Contacts between the two chains:
Residue S437 in protein 2 contacts residue L17 in protein 1 (closest heavy-atom distance 3.2 Å).
Residue R322 in protein 2 is in contact with residue N16 in protein 1 (closest heavy-atom distance 2.8 Å).
Residue R369 in protein 2 interacts with residue F11 in protein 1 (closest heavy-atom distance 3.8 Å).
Residue F318 in protein 2 interacts with residue Q8 in protein 1 (closest heavy-atom distance 2.7 Å).
Residue R247 in protein 2 contacts residue F19 in protein 1 (closest heavy-atom distance 3.2 Å).
Residue D435 in protein 2 is in contact with residue N16 in protein 1 (closest heavy-atom distance 3.7 Å).
Residue S437 in protein 2 interacts with residue R15 in protein 1 (closest heavy-atom distance 3.3 Å).
Residue F318 in protein 2 interacts with residue I7 in protein 1 (closest heavy-atom distance 3.6 Å).
Residue P457 in protein 2 contacts residue V13 in protein 1 (closest heavy-atom distance 3.2 Å).
Residue I245 in protein 2 contacts residue F19 in protein 1 (closest heavy-atom distance 3.1 Å).
Residue R247 in protein 2 is in contact with residue L17 in protein 1 (closest heavy-atom distance 2.7 Å).
Residue R369 in protein 2 contacts residue T10 in protein 1 (closest heavy-atom distance 3.3 Å).
Residue S145 in protein 2 interacts with residue Q8 in protein 1 (closest heavy-atom distance 2.8 Å).
Residue Y467 in protein 2 contacts residue P18 in protein 1 (closest heavy-atom distance 3.6 Å).
Residue Y467 in protein 2 interacts with residue Q4 in protein 1 (closest heavy-atom distance 3.4 Å).
Residue R142 in protein 2 is in contact with residue S1 in protein 1 (closest heavy-atom distance 3.0 Å).
Residue S466 in protein 2 contacts residue I7 in protein 1 (closest heavy-atom distance 3.4 Å).
Residue R441 in protein 2 is in contact with residue Q14 in protein 1 (closest heavy-atom distance 2.9 Å).
Residue S437 in protein 2 interacts with residue Q14 in protein 1 (closest heavy-atom distance 3.5 Å).
Residue L244 in protein 2 is in contact with residue F19 in protein 1 (closest heavy-atom distance 3.5 Å).
Residue H252 in protein 2 interacts with residue P9 in protein 1 (closest heavy-atom distance 2.5 Å).
Residue E319 in protein 2 interacts with residue F11 in protein 1 (closest heavy-atom distance 3.0 Å).
Residue Q439 in protein 2 contacts residue Q14 in protein 1 (closest heavy-atom distance 3.4 Å).
Residue R142 in protein 2 interacts with residue G3 in protein 1 (closest heavy-atom distance 3.0 Å).
Residue I327 in protein 2 interacts with residue F11 in protein 1 (closest heavy-atom distance 3.4 Å).
Residue E319 in protein 2 is in contact with residue Q8 in protein 1 (closest heavy-atom distance 3.4 Å).
Residue R247 in protein 2 is in contact with residue P18 in protein 1 (closest heavy-atom distance 3.6 Å).
Residue R441 in protein 2 is in contact with residue S12 in protein 1 (closest heavy-atom distance 2.7 Å).
Residue D435 in protein 2 is in contact with residue L17 in protein 1 (closest heavy-atom distance 3.6 Å).
Residue T370 in protein 2 is in contact with residue S12 in protein 1 (closest heavy-atom distance 2.9 Å).
Residue R142 in protein 2 is in contact with residue I5 in protein 1 (closest heavy-atom distance 3.4 Å).
Residue S315 in protein 2 contacts residue T10 in protein 1 (closest heavy-atom distance 2.6 Å).
Residue T370 in protein 2 is in contact with residue T10 in protein 1 (closest heavy-atom distance 3.2 Å).
Residue H314 in protein 2 contacts residue T10 in protein 1 (closest heavy-atom distance 3.2 Å).
Residue A367 in protein 2 interacts with residue F11 in protein 1 (closest heavy-atom distance 3.5 Å).
Residue G440 in protein 2 is in contact with residue Q14 in protein 1 (closest heavy-atom distance 2.9 Å).
Residue E319 in protein 2 interacts with residue T10 in protein 1 (closest heavy-atom distance 3.1 Å).
Residue S437 in protein 2 contacts residue V13 in protein 1 (closest heavy-atom distance 3.3 Å).
Residue E319 in protein 2 contacts residue R15 in protein 1 (closest heavy-atom distance 2.4 Å).
Residue S145 in protein 2 interacts with residue S6 in protein 1 (closest heavy-atom distance 3.1 Å).
Residue F438 in protein 2 contacts residue Q14 in protein 1 (closest heavy-atom distance 3.5 Å).
Residue F469 in protein 2 is in contact with residue Q4 in protein 1 (closest heavy-atom distance 3.3 Å).
Residue T370 in protein 2 contacts residue F11 in protein 1 (closest heavy-atom distance 3.2 Å).
Residue Q129 in protein 2 contacts residue S2 in protein 1 (closest heavy-atom distance 3.2 Å).
Residue Y467 in protein 2 is in contact with residue I5 in protein 1 (closest heavy-atom distance 3.1 Å).
Residue G373 in protein 2 interacts with residue L17 in protein 1 (closest heavy-atom distance 3.5 Å).
Residue G442 in protein 2 contacts residue V13 in protein 1 (closest heavy-atom distance 3.3 Å).
Residue H252 in protein 2 contacts residue T10 in protein 1 (closest heavy-atom distance 3.1 Å).
Residue D320 in protein 2 is in contact with residue I7 in protein 1 (closest heavy-atom distance 3.1 Å).
Residue R247 in protein 2 contacts residue S6 in protein 1 (closest heavy-atom distance 2.4 Å).
Residue R441 in protein 2 is in contact with residue V13 in protein 1 (closest heavy-atom distance 3.3 Å).
Residue D320 in protein 2 interacts with residue P18 in protein 1 (closest heavy-atom distance 3.4 Å).
Residue I368 in protein 2 contacts residue S12 in protein 1 (closest heavy-atom distance 3.2 Å).
Residue F468 in protein 2 is in contact with residue Q4 in protein 1 (closest heavy-atom distance 3.4 Å).
Residue Y467 in protein 2 contacts residue F19 in protein 1 (closest heavy-atom distance 3.5 Å).
Residue G442 in protein 2 interacts with residue S12 in protein 1 (closest heavy-atom distance 3.0 Å).
Residue F438 in protein 2 is in contact with residue V13 in protein 1 (closest heavy-atom distance 3.0 Å).
Residue L244 in protein 2 is in contact with residue S6 in protein 1 (closest heavy-atom distance 3.2 Å).
Residue V443 in protein 2 contacts residue V13 in protein 1 (closest heavy-atom distance 3.4 Å).
Residue F438 in protein 2 is in contact with residue S12 in protein 1 (closest heavy-atom distance 3.7 Å).

Sequence of protein 1:
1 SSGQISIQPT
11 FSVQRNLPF

Sequence of protein 2:
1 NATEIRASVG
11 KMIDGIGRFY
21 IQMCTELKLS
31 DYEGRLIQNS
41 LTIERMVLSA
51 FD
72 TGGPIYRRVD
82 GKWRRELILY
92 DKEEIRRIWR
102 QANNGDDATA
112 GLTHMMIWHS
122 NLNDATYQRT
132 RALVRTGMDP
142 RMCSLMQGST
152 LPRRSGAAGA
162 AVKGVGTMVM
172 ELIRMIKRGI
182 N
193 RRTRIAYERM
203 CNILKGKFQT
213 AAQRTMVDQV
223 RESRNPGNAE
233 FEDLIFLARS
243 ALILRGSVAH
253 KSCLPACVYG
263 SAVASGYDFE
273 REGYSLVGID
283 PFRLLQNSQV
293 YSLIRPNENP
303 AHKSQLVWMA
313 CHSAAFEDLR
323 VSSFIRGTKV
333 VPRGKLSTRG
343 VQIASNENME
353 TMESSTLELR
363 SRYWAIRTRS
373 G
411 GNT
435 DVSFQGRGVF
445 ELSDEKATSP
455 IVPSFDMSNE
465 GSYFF

These two protein chains interact to form a complex.